Residue-level contacts at the interface:
Residue W269 in the first protein contacts residue D175 in the second protein (closest heavy-atom distance 4.7 Å).
Residue V267 in the first protein interacts with residue F178 in the second protein (closest heavy-atom distance 3.8 Å).
Residue L266 in the first protein interacts with residue F176 in the second protein (closest heavy-atom distance 4.9 Å).
Residue V267 in the first protein is in contact with residue V180 in the second protein (closest heavy-atom distance 4.3 Å).
Residue E270 in the first protein contacts residue R173 in the second protein (closest heavy-atom distance 3.4 Å).
Residue L266 in the first protein is in contact with residue F178 in the second protein (closest heavy-atom distance 4.7 Å).
Residue W269 in the first protein interacts with residue Q174 in the second protein (closest heavy-atom distance 3.6 Å).
Residue W269 in the first protein is in contact with residue F178 in the second protein (closest heavy-atom distance 3.4 Å).
Residue W269 in the first protein is in contact with residue R173 in the second protein (closest heavy-atom distance 3.8 Å).
Residue V267 in the first protein is in contact with residue R179 in the second protein (closest heavy-atom distance 3.8 Å).

Sequence of the second protein:
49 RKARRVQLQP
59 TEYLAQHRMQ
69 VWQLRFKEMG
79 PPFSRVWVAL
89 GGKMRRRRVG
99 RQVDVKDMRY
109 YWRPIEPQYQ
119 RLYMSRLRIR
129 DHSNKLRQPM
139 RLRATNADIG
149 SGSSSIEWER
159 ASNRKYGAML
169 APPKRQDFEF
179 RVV

Sequence of the first protein:
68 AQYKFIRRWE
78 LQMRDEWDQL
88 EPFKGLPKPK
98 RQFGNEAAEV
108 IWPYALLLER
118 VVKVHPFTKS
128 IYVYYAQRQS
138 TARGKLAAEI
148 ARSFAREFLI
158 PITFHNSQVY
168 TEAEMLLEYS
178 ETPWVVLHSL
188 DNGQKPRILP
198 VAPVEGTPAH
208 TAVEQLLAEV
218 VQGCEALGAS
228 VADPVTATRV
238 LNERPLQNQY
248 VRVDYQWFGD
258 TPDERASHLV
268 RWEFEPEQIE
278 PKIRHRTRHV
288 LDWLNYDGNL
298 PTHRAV

This data describes a binding interaction between two proteins.